The following describes two proteins that form a bound complex.

Interface contacts:
Residue A279 in the first protein is in contact with residue S65 in the second protein (closest heavy-atom distance 3.8 Å).
Residue R306 in the first protein interacts with residue Y165 in the second protein (closest heavy-atom distance 3.9 Å).
Residue V290 in the first protein is in contact with residue V72 in the second protein (closest heavy-atom distance 3.7 Å).
Residue H276 in the first protein interacts with residue Y151 in the second protein (closest heavy-atom distance 3.1 Å).
Residue Y227 in the first protein contacts residue E49 in the second protein (closest heavy-atom distance 2.5 Å).
Residue M273 in the first protein is in contact with residue L61 in the second protein (closest heavy-atom distance 3.7 Å).
Residue T281 in the first protein contacts residue V9 in the second protein (closest heavy-atom distance 3.8 Å).
Residue R185 in the first protein is in contact with residue Y52 in the second protein (closest heavy-atom distance 3.0 Å).
Residue H187 in the first protein interacts with residue T51 in the second protein (closest heavy-atom distance 3.4 Å).
Residue T275 in the first protein is in contact with residue F64 in the second protein (closest heavy-atom distance 4.0 Å).
Residue M273 in the first protein is in contact with residue Y58 in the second protein (closest heavy-atom distance 4.3 Å).
Residue T285 in the first protein is in contact with residue S10 in the second protein (closest heavy-atom distance 3.3 Å).
Residue T281 in the first protein is in contact with residue V8 in the second protein (closest heavy-atom distance 4.6 Å).
Residue A279 in the first protein is in contact with residue L61 in the second protein (closest heavy-atom distance 4.2 Å).
Residue R193 in the first protein contacts residue A50 in the second protein (closest heavy-atom distance 3.9 Å).
Residue R193 in the first protein contacts residue T51 in the second protein (closest heavy-atom distance 4.2 Å).
Residue T275 in the first protein is in contact with residue R60 in the second protein (closest heavy-atom distance 3.5 Å).
Residue P271 in the first protein contacts residue Y52 in the second protein (closest heavy-atom distance 3.9 Å).
Residue I270 in the first protein contacts residue Y52 in the second protein (closest heavy-atom distance 3.6 Å).
Residue H276 in the first protein contacts residue F64 in the second protein (closest heavy-atom distance 3.6 Å).
Residue A286 in the first protein interacts with residue V72 in the second protein (closest heavy-atom distance 4.3 Å).
Residue R185 in the first protein is in contact with residue E49 in the second protein (closest heavy-atom distance 3.2 Å).
Residue G283 in the first protein interacts with residue M68 in the second protein (closest heavy-atom distance 3.8 Å).
Residue A279 in the first protein interacts with residue Y151 in the second protein (closest heavy-atom distance 3.6 Å).
Residue I270 in the first protein interacts with residue T51 in the second protein (closest heavy-atom distance 3.8 Å).
Residue R307 in the first protein interacts with residue Y165 in the second protein (closest heavy-atom distance 4.2 Å).
Residue T278 in the first protein is in contact with residue L61 in the second protein (closest heavy-atom distance 3.4 Å).
Residue P271 in the first protein interacts with residue T51 in the second protein (closest heavy-atom distance 3.9 Å).
Residue R193 in the first protein interacts with residue L53 in the second protein (closest heavy-atom distance 4.7 Å).
Residue M273 in the first protein contacts residue F54 in the second protein (closest heavy-atom distance 3.5 Å).
Residue T285 in the first protein is in contact with residue V9 in the second protein (closest heavy-atom distance 3.3 Å).
Residue D188 in the first protein interacts with residue E49 in the second protein (closest heavy-atom distance 3.5 Å).
Residue G283 in the first protein interacts with residue V72 in the second protein (closest heavy-atom distance 4.6 Å).
Residue L284 in the first protein contacts residue V8 in the second protein (closest heavy-atom distance 3.9 Å).
Residue A279 in the first protein contacts residue F64 in the second protein (closest heavy-atom distance 3.7 Å).
Residue G274 in the first protein contacts residue L61 in the second protein (closest heavy-atom distance 3.5 Å).
Residue D269 in the first protein contacts residue Y52 in the second protein (closest heavy-atom distance 3.8 Å).
Residue E200 in the first protein interacts with residue H154 in the second protein (closest heavy-atom distance 4.2 Å).
Residue V282 in the first protein interacts with residue V69 in the second protein (closest heavy-atom distance 3.8 Å).
Residue T275 in the first protein interacts with residue L61 in the second protein (closest heavy-atom distance 3.6 Å).
Residue D188 in the first protein is in contact with residue A50 in the second protein (closest heavy-atom distance 3.3 Å).
Residue P224 in the first protein is in contact with residue T51 in the second protein (closest heavy-atom distance 3.7 Å).
Residue L287 in the first protein contacts residue V72 in the second protein (closest heavy-atom distance 4.4 Å).
Residue V289 in the first protein interacts with residue V13 in the second protein (closest heavy-atom distance 4.4 Å).
Residue R185 in the first protein is in contact with residue T51 in the second protein (closest heavy-atom distance 3.5 Å).
Residue D280 in the first protein interacts with residue M68 in the second protein (closest heavy-atom distance 4.7 Å).
Residue A279 in the first protein is in contact with residue M68 in the second protein (closest heavy-atom distance 3.5 Å).
Residue D188 in the first protein is in contact with residue T51 in the second protein (closest heavy-atom distance 2.7 Å).
Residue R306 in the first protein contacts residue P162 in the second protein (closest heavy-atom distance 4.1 Å).
Residue V282 in the first protein is in contact with residue S65 in the second protein (closest heavy-atom distance 3.8 Å).
Residue T285 in the first protein contacts residue V8 in the second protein (closest heavy-atom distance 4.3 Å).
Residue V290 in the first protein interacts with residue M76 in the second protein (closest heavy-atom distance 4.2 Å).
Residue T275 in the first protein is in contact with residue F54 in the second protein (closest heavy-atom distance 4.0 Å).
Residue T225 in the first protein interacts with residue Y52 in the second protein (closest heavy-atom distance 4.4 Å).
Residue V282 in the first protein interacts with residue M68 in the second protein (closest heavy-atom distance 4.4 Å).
Residue T275 in the first protein contacts residue G57 in the second protein (closest heavy-atom distance 3.7 Å).
Residue D280 in the first protein is in contact with residue Y151 in the second protein (closest heavy-atom distance 2.8 Å).
Residue V294 in the first protein contacts residue Y79 in the second protein (closest heavy-atom distance 3.8 Å).
Residue H276 in the first protein is in contact with residue R60 in the second protein (closest heavy-atom distance 4.5 Å).
Residue D197 in the first protein contacts residue F54 in the second protein (closest heavy-atom distance 3.9 Å).

Sequence of the second protein:
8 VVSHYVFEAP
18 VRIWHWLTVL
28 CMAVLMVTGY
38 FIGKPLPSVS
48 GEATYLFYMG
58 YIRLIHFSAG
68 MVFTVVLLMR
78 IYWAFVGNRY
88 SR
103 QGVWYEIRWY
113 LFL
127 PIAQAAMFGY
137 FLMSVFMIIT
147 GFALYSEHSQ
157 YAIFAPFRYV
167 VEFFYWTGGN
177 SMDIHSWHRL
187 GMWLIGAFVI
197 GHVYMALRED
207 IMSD

Sequence of the first protein:
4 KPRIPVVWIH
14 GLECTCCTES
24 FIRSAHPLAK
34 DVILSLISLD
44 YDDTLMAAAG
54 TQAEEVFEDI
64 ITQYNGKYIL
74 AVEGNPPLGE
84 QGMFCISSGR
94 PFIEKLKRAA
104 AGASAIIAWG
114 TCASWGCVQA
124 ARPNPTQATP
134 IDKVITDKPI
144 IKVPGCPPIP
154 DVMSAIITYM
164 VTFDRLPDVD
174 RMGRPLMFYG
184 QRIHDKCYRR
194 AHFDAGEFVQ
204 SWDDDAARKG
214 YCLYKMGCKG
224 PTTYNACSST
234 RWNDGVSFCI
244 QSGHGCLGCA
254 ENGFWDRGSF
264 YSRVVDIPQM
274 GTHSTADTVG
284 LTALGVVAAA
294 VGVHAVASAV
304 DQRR